Sequence of protein 1:
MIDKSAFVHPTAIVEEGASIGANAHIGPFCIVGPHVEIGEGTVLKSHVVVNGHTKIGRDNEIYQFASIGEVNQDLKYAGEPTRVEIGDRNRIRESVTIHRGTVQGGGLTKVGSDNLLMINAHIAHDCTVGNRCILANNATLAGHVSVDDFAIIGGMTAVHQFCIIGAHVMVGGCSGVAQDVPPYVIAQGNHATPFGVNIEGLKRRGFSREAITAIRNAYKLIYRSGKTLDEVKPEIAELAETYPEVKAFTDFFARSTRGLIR

These two protein chains interact to form a complex.

Sequence of protein 2:
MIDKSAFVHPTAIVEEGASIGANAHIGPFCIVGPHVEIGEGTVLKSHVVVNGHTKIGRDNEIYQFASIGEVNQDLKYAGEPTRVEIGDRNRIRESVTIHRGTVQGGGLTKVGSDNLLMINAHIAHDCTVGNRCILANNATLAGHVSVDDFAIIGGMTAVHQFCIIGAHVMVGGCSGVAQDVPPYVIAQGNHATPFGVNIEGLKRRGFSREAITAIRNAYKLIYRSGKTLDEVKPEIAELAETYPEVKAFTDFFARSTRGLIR

Contacts between the two chains:
Residue E94 in protein 2 interacts with residue E70 in protein 1 (closest heavy-atom distance 3.7 Å).
Residue L117 in protein 2 interacts with residue Q73 in protein 1 (closest heavy-atom distance 4.6 Å).
Residue C174 in protein 2 is in contact with residue S175 in protein 1 (closest heavy-atom distance 4.6 Å).
Residue N138 in protein 2 interacts with residue T140 in protein 1 (closest heavy-atom distance 3.8 Å).
Residue E94 in protein 2 is in contact with residue S67 in protein 1 (closest heavy-atom distance 3.5 Å).
Residue F29 in protein 2 contacts residue C30 in protein 1 (closest heavy-atom distance 4.5 Å).
Residue E94 in protein 2 interacts with residue T97 in protein 1 (closest heavy-atom distance 3.8 Å).
Residue I134 in protein 2 interacts with residue L75 in protein 1 (closest heavy-atom distance 4.6 Å).
Residue Y63 in protein 2 interacts with residue V71 in protein 1 (closest heavy-atom distance 4.0 Å).
Residue H47 in protein 2 is in contact with residue V49 in protein 1 (closest heavy-atom distance 4.0 Å).
Residue F65 in protein 2 contacts residue S67 in protein 1 (closest heavy-atom distance 4.6 Å).
Residue F29 in protein 2 contacts residue I31 in protein 1 (closest heavy-atom distance 4.1 Å).
Residue E94 in protein 2 contacts residue H99 in protein 1 (closest heavy-atom distance 3.0 Å).
Residue Y63 in protein 2 interacts with residue E70 in protein 1 (closest heavy-atom distance 3.5 Å).
Residue F65 in protein 2 contacts residue V49 in protein 1 (closest heavy-atom distance 4.5 Å).
Residue I119 in protein 2 contacts residue Q73 in protein 1 (closest heavy-atom distance 3.0 Å).
Residue C174 in protein 2 contacts residue N190 in protein 1 (closest heavy-atom distance 3.7 Å).
Residue N120 in protein 2 interacts with residue N120 in protein 1 (closest heavy-atom distance 4.0 Å).
Residue S46 in protein 2 interacts with residue I31 in protein 1 (closest heavy-atom distance 3.8 Å).
Residue N137 in protein 2 is in contact with residue Q73 in protein 1 (closest heavy-atom distance 3.2 Å).
Residue I119 in protein 2 is in contact with residue T97 in protein 1 (closest heavy-atom distance 3.5 Å).
Residue H47 in protein 2 is in contact with residue F29 in protein 1 (closest heavy-atom distance 2.8 Å).
Residue R93 in protein 2 is in contact with residue Q73 in protein 1 (closest heavy-atom distance 3.4 Å).
Residue R93 in protein 2 contacts residue V71 in protein 1 (closest heavy-atom distance 2.5 Å).
Residue N138 in protein 2 is in contact with residue N138 in protein 1 (closest heavy-atom distance 4.5 Å).
Residue Q64 in protein 2 is in contact with residue E70 in protein 1 (closest heavy-atom distance 2.6 Å).
Residue H9 in protein 2 is in contact with residue I13 in protein 1 (closest heavy-atom distance 4.2 Å).
Residue M156 in protein 2 interacts with residue A158 in protein 1 (closest heavy-atom distance 3.8 Å).
Residue L116 in protein 2 contacts residue L75 in protein 1 (closest heavy-atom distance 4.2 Å).
Residue M156 in protein 2 interacts with residue T157 in protein 1 (closest heavy-atom distance 3.8 Å).
Residue Q64 in protein 2 contacts residue N51 in protein 1 (closest heavy-atom distance 4.7 Å).
Residue M118 in protein 2 is in contact with residue Q73 in protein 1 (closest heavy-atom distance 2.8 Å).
Residue R93 in protein 2 interacts with residue N72 in protein 1 (closest heavy-atom distance 2.8 Å).
Residue Q64 in protein 2 contacts residue S67 in protein 1 (closest heavy-atom distance 3.4 Å).
Residue H47 in protein 2 interacts with residue I31 in protein 1 (closest heavy-atom distance 4.0 Å).
Residue M156 in protein 2 interacts with residue T140 in protein 1 (closest heavy-atom distance 3.9 Å).
Residue N138 in protein 2 contacts residue N120 in protein 1 (closest heavy-atom distance 3.3 Å).
Residue I119 in protein 2 contacts residue H99 in protein 1 (closest heavy-atom distance 4.0 Å).
Residue R93 in protein 2 is in contact with residue E70 in protein 1 (closest heavy-atom distance 3.6 Å).
Residue R91 in protein 2 is in contact with residue L75 in protein 1 (closest heavy-atom distance 3.4 Å).
Residue P28 in protein 2 is in contact with residue I31 in protein 1 (closest heavy-atom distance 3.8 Å).
Residue H47 in protein 2 interacts with residue V48 in protein 1 (closest heavy-atom distance 4.8 Å).
Residue C174 in protein 2 is in contact with residue A158 in protein 1 (closest heavy-atom distance 4.2 Å).
Residue S46 in protein 2 contacts residue V49 in protein 1 (closest heavy-atom distance 4.4 Å).
Residue F29 in protein 2 interacts with residue T11 in protein 1 (closest heavy-atom distance 3.5 Å).
Residue N137 in protein 2 contacts residue T140 in protein 1 (closest heavy-atom distance 4.6 Å).
Residue L116 in protein 2 interacts with residue Q73 in protein 1 (closest heavy-atom distance 4.1 Å).
Residue M156 in protein 2 contacts residue M156 in protein 1 (closest heavy-atom distance 4.0 Å).
Residue F29 in protein 2 contacts residue F29 in protein 1 (closest heavy-atom distance 3.9 Å).
Residue F65 in protein 2 is in contact with residue A66 in protein 1 (closest heavy-atom distance 3.8 Å).
Residue I119 in protein 2 is in contact with residue H122 in protein 1 (closest heavy-atom distance 3.5 Å).
Residue H47 in protein 2 interacts with residue H47 in protein 1 (closest heavy-atom distance 3.9 Å).
Residue P28 in protein 2 is in contact with residue I13 in protein 1 (closest heavy-atom distance 3.7 Å).
Residue R93 in protein 2 interacts with residue H99 in protein 1 (closest heavy-atom distance 3.4 Å).
Residue N137 in protein 2 contacts residue H122 in protein 1 (closest heavy-atom distance 3.6 Å).
Residue F65 in protein 2 interacts with residue F65 in protein 1 (closest heavy-atom distance 3.4 Å).
Residue F65 in protein 2 contacts residue H47 in protein 1 (closest heavy-atom distance 3.4 Å).
Residue F29 in protein 2 contacts residue I13 in protein 1 (closest heavy-atom distance 3.5 Å).
Residue M156 in protein 2 contacts residue N138 in protein 1 (closest heavy-atom distance 3.8 Å).
Residue Q64 in protein 2 interacts with residue V49 in protein 1 (closest heavy-atom distance 4.2 Å).